The following describes two proteins that form a bound complex.

Contacts between the two chains:
Residue N100 in chain A is in contact with residue R13 in chain B (closest heavy-atom distance 2.8 Å).
Residue F373 in chain A contacts residue R5 in chain B (closest heavy-atom distance 3.4 Å).
Residue W332 in chain A contacts residue Y2 in chain B (closest heavy-atom distance 3.5 Å).
Residue T330 in chain A interacts with residue Y2 in chain B (closest heavy-atom distance 3.5 Å).
Residue L103 in chain A is in contact with residue R13 in chain B (closest heavy-atom distance 3.7 Å).
Residue L56 in chain A interacts with residue P10 in chain B (closest heavy-atom distance 3.5 Å).
Residue M45 in chain A interacts with residue C14 in chain B (closest heavy-atom distance 3.9 Å).
Residue H328 in chain A is in contact with residue Y2 in chain B (closest heavy-atom distance 4.2 Å).
Residue S107 in chain A contacts residue C14 in chain B (closest heavy-atom distance 3.3 Å).
Residue N34 in chain A interacts with residue C14 in chain B (closest heavy-atom distance 3.6 Å).
Residue S53 in chain A interacts with residue P10 in chain B (closest heavy-atom distance 4.5 Å).
Residue L374 in chain A interacts with residue S6 in chain B (closest heavy-atom distance 4.7 Å).
Residue L334 in chain A interacts with residue R5 in chain B (closest heavy-atom distance 3.8 Å).
Residue L374 in chain A is in contact with residue R5 in chain B (closest heavy-atom distance 4.2 Å).
Residue S30 in chain A is in contact with residue F3 in chain B (closest heavy-atom distance 3.5 Å).
Residue D189 in chain A is in contact with residue R8 in chain B (closest heavy-atom distance 4.0 Å).
Residue Y368 in chain A interacts with residue R5 in chain B (closest heavy-atom distance 4.6 Å).
Residue S107 in chain A interacts with residue R13 in chain B (closest heavy-atom distance 4.4 Å).
Residue W52 in chain A interacts with residue P10 in chain B (closest heavy-atom distance 3.5 Å).
Residue Q85 in chain A is in contact with residue V7 in chain B (closest heavy-atom distance 3.5 Å).
Residue L56 in chain A is in contact with residue V7 in chain B (closest heavy-atom distance 3.8 Å).
Residue Q85 in chain A interacts with residue R8 in chain B (closest heavy-atom distance 3.9 Å).
Residue N491 in chain A interacts with residue R13 in chain B (closest heavy-atom distance 3.6 Å).
Residue F487 in chain A contacts residue C14 in chain B (closest heavy-atom distance 4.2 Å).
Residue L83 in chain A contacts residue V7 in chain B (closest heavy-atom distance 3.4 Å).
Residue S30 in chain A is in contact with residue Y2 in chain B (closest heavy-atom distance 4.2 Å).
Residue A82 in chain A interacts with residue V7 in chain B (closest heavy-atom distance 3.9 Å).
Residue W52 in chain A contacts residue Q4 in chain B (closest heavy-atom distance 3.2 Å).
Residue L374 in chain A interacts with residue V7 in chain B (closest heavy-atom distance 4.3 Å).
Residue W52 in chain A is in contact with residue F3 in chain B (closest heavy-atom distance 4.1 Å).
Residue F23 in chain A is in contact with residue R5 in chain B (closest heavy-atom distance 3.6 Å).
Residue V326 in chain A contacts residue Y2 in chain B (closest heavy-atom distance 4.2 Å).
Residue N491 in chain A interacts with residue C14 in chain B (closest heavy-atom distance 3.5 Å).
Residue G335 in chain A interacts with residue R5 in chain B (closest heavy-atom distance 3.2 Å).
Residue D333 in chain A contacts residue R5 in chain B (closest heavy-atom distance 2.8 Å).
Residue F23 in chain A contacts residue Q4 in chain B (closest heavy-atom distance 3.4 Å).
Residue N34 in chain A contacts residue Y2 in chain B (closest heavy-atom distance 3.3 Å).
Residue M45 in chain A contacts residue Y11 in chain B (closest heavy-atom distance 3.1 Å).
Residue Y493 in chain A is in contact with residue L12 in chain B (closest heavy-atom distance 3.7 Å).
Residue Y179 in chain A is in contact with residue R8 in chain B (closest heavy-atom distance 3.1 Å).
Residue S26 in chain A interacts with residue F3 in chain B (closest heavy-atom distance 3.1 Å).
Residue Y33 in chain A contacts residue C14 in chain B (closest heavy-atom distance 4.2 Å).
Residue F487 in chain A contacts residue R13 in chain B (closest heavy-atom distance 4.0 Å).
Residue L56 in chain A interacts with residue S6 in chain B (closest heavy-atom distance 3.8 Å).
Residue A48 in chain A contacts residue F3 in chain B (closest heavy-atom distance 3.9 Å).
Residue Y493 in chain A interacts with residue R13 in chain B (closest heavy-atom distance 3.0 Å).
Residue M45 in chain A contacts residue F3 in chain B (closest heavy-atom distance 3.6 Å).
Residue N377 in chain A interacts with residue R5 in chain B (closest heavy-atom distance 3.0 Å).
Residue W186 in chain A is in contact with residue R8 in chain B (closest heavy-atom distance 4.5 Å).
Residue S27 in chain A is in contact with residue F3 in chain B (closest heavy-atom distance 3.9 Å).
Residue S60 in chain A interacts with residue V7 in chain B (closest heavy-atom distance 4.5 Å).
Residue V326 in chain A is in contact with residue C14 in chain B (closest heavy-atom distance 4.8 Å).
Residue G87 in chain A is in contact with residue R8 in chain B (closest heavy-atom distance 4.4 Å).
Residue Y493 in chain A interacts with residue Y2 in chain B (closest heavy-atom distance 3.5 Å).
Residue F23 in chain A is in contact with residue F3 in chain B (closest heavy-atom distance 3.6 Å).
Residue R376 in chain A contacts residue R5 in chain B (closest heavy-atom distance 3.6 Å).
Residue Y185 in chain A contacts residue R8 in chain B (closest heavy-atom distance 3.1 Å).
Residue N104 in chain A interacts with residue R13 in chain B (closest heavy-atom distance 3.3 Å).
Residue G49 in chain A contacts residue F3 in chain B (closest heavy-atom distance 3.3 Å).
Residue G188 in chain A interacts with residue R8 in chain B (closest heavy-atom distance 4.2 Å).

Sequence of chain A:
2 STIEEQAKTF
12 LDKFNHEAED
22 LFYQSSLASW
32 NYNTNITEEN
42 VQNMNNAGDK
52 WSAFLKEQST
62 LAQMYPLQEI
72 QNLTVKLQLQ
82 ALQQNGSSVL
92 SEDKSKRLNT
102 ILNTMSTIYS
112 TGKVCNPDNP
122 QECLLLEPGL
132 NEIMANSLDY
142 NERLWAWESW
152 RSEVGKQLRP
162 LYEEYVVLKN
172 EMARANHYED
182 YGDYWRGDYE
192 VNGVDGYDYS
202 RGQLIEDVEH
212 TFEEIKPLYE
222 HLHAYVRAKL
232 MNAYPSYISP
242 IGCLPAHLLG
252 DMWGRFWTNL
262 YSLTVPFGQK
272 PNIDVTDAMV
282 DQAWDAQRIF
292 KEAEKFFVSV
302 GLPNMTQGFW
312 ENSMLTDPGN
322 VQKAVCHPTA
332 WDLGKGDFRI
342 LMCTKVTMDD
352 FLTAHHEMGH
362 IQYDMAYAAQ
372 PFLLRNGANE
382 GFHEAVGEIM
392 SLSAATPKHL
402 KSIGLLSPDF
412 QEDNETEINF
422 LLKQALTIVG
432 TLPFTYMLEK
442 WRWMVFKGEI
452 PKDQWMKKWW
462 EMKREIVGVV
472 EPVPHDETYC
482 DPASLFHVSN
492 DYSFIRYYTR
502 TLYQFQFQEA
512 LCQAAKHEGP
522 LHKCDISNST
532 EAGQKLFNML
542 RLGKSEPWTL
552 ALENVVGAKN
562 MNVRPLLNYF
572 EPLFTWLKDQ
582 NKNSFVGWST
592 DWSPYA

Sequence of chain B:
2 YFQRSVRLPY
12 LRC